This data describes a binding interaction between two proteins.

Contacts between the two chains:
Residue M5 in the first protein interacts with residue A1 in the second protein (closest heavy-atom distance 3.8 Å).
Residue K66 in the first protein interacts with residue I4 in the second protein (closest heavy-atom distance 4.1 Å).
Residue W147 in the first protein contacts residue V9 in the second protein (closest heavy-atom distance 3.7 Å).
Residue Y59 in the first protein is in contact with residue A1 in the second protein (closest heavy-atom distance 4.3 Å).
Residue R97 in the first protein contacts residue I6 in the second protein (closest heavy-atom distance 3.6 Å).
Residue L81 in the first protein interacts with residue V9 in the second protein (closest heavy-atom distance 3.9 Å).
Residue V152 in the first protein interacts with residue G5 in the second protein (closest heavy-atom distance 4.3 Å).
Residue H70 in the first protein interacts with residue G3 in the second protein (closest heavy-atom distance 3.2 Å).
Residue Y84 in the first protein interacts with residue V9 in the second protein (closest heavy-atom distance 2.6 Å).
Residue T73 in the first protein interacts with residue L7 in the second protein (closest heavy-atom distance 3.7 Å).
Residue L156 in the first protein is in contact with residue G5 in the second protein (closest heavy-atom distance 3.8 Å).
Residue Y123 in the first protein contacts residue V9 in the second protein (closest heavy-atom distance 4.3 Å).
Residue T73 in the first protein contacts residue I6 in the second protein (closest heavy-atom distance 3.6 Å).
Residue W147 in the first protein interacts with residue L7 in the second protein (closest heavy-atom distance 3.4 Å).
Residue L156 in the first protein is in contact with residue I6 in the second protein (closest heavy-atom distance 4.2 Å).
Residue D77 in the first protein interacts with residue V9 in the second protein (closest heavy-atom distance 2.9 Å).
Residue Y159 in the first protein is in contact with residue G3 in the second protein (closest heavy-atom distance 3.8 Å).
Residue Y99 in the first protein is in contact with residue I6 in the second protein (closest heavy-atom distance 4.2 Å).
Residue Y7 in the first protein interacts with residue A1 in the second protein (closest heavy-atom distance 3.1 Å).
Residue Q155 in the first protein interacts with residue G5 in the second protein (closest heavy-atom distance 3.8 Å).
Residue Q155 in the first protein contacts residue L7 in the second protein (closest heavy-atom distance 4.8 Å).
Residue Y99 in the first protein contacts residue G3 in the second protein (closest heavy-atom distance 2.9 Å).
Residue V76 in the first protein is in contact with residue T8 in the second protein (closest heavy-atom distance 3.9 Å).
Residue A150 in the first protein is in contact with residue L7 in the second protein (closest heavy-atom distance 3.8 Å).
Residue H114 in the first protein interacts with residue I6 in the second protein (closest heavy-atom distance 3.6 Å).
Residue T80 in the first protein is in contact with residue V9 in the second protein (closest heavy-atom distance 3.6 Å).
Residue V152 in the first protein contacts residue L7 in the second protein (closest heavy-atom distance 3.8 Å).
Residue R97 in the first protein interacts with residue L7 in the second protein (closest heavy-atom distance 4.0 Å).
Residue Y7 in the first protein contacts residue A2 in the second protein (closest heavy-atom distance 3.4 Å).
Residue E63 in the first protein contacts residue A1 in the second protein (closest heavy-atom distance 3.5 Å).
Residue Y99 in the first protein interacts with residue A2 in the second protein (closest heavy-atom distance 3.6 Å).
Residue D77 in the first protein is in contact with residue L7 in the second protein (closest heavy-atom distance 4.8 Å).
Residue Y116 in the first protein contacts residue V9 in the second protein (closest heavy-atom distance 3.6 Å).
Residue F33 in the first protein contacts residue A1 in the second protein (closest heavy-atom distance 5.0 Å).
Residue Y171 in the first protein is in contact with residue A1 in the second protein (closest heavy-atom distance 2.6 Å).
Residue Y159 in the first protein contacts residue A2 in the second protein (closest heavy-atom distance 3.7 Å).
Residue K66 in the first protein contacts residue G3 in the second protein (closest heavy-atom distance 3.8 Å).
Residue L156 in the first protein interacts with residue I4 in the second protein (closest heavy-atom distance 4.3 Å).
Residue T143 in the first protein interacts with residue V9 in the second protein (closest heavy-atom distance 2.7 Å).
Residue W147 in the first protein is in contact with residue T8 in the second protein (closest heavy-atom distance 2.9 Å).
Residue H70 in the first protein contacts residue I6 in the second protein (closest heavy-atom distance 3.6 Å).
Residue K146 in the first protein contacts residue V9 in the second protein (closest heavy-atom distance 4.1 Å).
Residue Y159 in the first protein is in contact with residue A1 in the second protein (closest heavy-atom distance 2.7 Å).
Residue K66 in the first protein is in contact with residue A2 in the second protein (closest heavy-atom distance 2.8 Å).
Residue T73 in the first protein is in contact with residue T8 in the second protein (closest heavy-atom distance 3.7 Å).
Residue K66 in the first protein interacts with residue A1 in the second protein (closest heavy-atom distance 3.7 Å).
Residue D77 in the first protein is in contact with residue T8 in the second protein (closest heavy-atom distance 3.3 Å).
Residue E63 in the first protein contacts residue A2 in the second protein (closest heavy-atom distance 2.9 Å).
Residue W167 in the first protein contacts residue A1 in the second protein (closest heavy-atom distance 3.5 Å).
Residue H70 in the first protein is in contact with residue A2 in the second protein (closest heavy-atom distance 4.7 Å).
Residue F9 in the first protein contacts residue A2 in the second protein (closest heavy-atom distance 4.9 Å).

Sequence of the second protein:
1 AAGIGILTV

Sequence of the first protein:
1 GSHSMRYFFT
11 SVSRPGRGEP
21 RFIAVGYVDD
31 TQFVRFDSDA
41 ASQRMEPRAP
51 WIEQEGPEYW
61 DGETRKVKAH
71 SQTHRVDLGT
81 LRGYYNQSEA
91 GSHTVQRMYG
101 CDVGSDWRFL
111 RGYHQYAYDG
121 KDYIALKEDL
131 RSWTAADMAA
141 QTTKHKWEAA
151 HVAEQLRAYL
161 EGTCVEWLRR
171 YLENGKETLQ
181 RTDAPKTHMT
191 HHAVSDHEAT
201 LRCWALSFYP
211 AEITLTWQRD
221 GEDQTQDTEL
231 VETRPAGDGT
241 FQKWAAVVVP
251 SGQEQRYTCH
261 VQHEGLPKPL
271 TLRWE